Contacts between the two chains:
Residue I81 in chain B is in contact with residue C9 in chain A (closest heavy-atom distance 3.7 Å).
Residue T74 in chain B is in contact with residue W8 in chain A (closest heavy-atom distance 3.9 Å).
Residue H71 in chain B contacts residue Y2 in chain A (closest heavy-atom distance 2.6 Å).
Residue F100 in chain B is in contact with residue P3 in chain A (closest heavy-atom distance 3.3 Å).
Residue W148 in chain B is in contact with residue G7 in chain A (closest heavy-atom distance 3.5 Å).
Residue T144 in chain B interacts with residue F10 in chain A (closest heavy-atom distance 2.7 Å).
Residue S10 in chain B contacts residue Y2 in chain A (closest heavy-atom distance 4.5 Å).
Residue V68 in chain B is in contact with residue Y2 in chain A (closest heavy-atom distance 3.7 Å).
Residue Q157 in chain B interacts with residue G7 in chain A (closest heavy-atom distance 4.0 Å).
Residue F100 in chain B contacts residue W8 in chain A (closest heavy-atom distance 3.7 Å).
Residue K147 in chain B is in contact with residue C9 in chain A (closest heavy-atom distance 3.2 Å).
Residue K67 in chain B is in contact with residue P3 in chain A (closest heavy-atom distance 4.0 Å).
Residue M6 in chain B is in contact with residue R1 in chain A (closest heavy-atom distance 3.7 Å).
Residue Y160 in chain B contacts residue R1 in chain A (closest heavy-atom distance 2.8 Å).
Residue W148 in chain B interacts with residue W8 in chain A (closest heavy-atom distance 3.7 Å).
Residue E64 in chain B contacts residue Y2 in chain A (closest heavy-atom distance 2.8 Å).
Residue Y85 in chain B interacts with residue F10 in chain A (closest heavy-atom distance 2.6 Å).
Residue W148 in chain B contacts residue F10 in chain A (closest heavy-atom distance 4.0 Å).
Residue Y8 in chain B interacts with residue R1 in chain A (closest heavy-atom distance 3.0 Å).
Residue R171 in chain B contacts residue R1 in chain A (closest heavy-atom distance 3.8 Å).
Residue T164 in chain B interacts with residue Y2 in chain A (closest heavy-atom distance 4.7 Å).
Residue K147 in chain B interacts with residue F10 in chain A (closest heavy-atom distance 2.8 Å).
Residue Y160 in chain B is in contact with residue P3 in chain A (closest heavy-atom distance 3.5 Å).
Residue T74 in chain B contacts residue T5 in chain A (closest heavy-atom distance 2.9 Å).
Residue K67 in chain B interacts with residue L4 in chain A (closest heavy-atom distance 3.8 Å).
Residue Y60 in chain B interacts with residue R1 in chain A (closest heavy-atom distance 4.5 Å).
Residue W148 in chain B contacts residue C9 in chain A (closest heavy-atom distance 2.7 Å).
Residue Y117 in chain B interacts with residue W8 in chain A (closest heavy-atom distance 3.5 Å).
Residue N78 in chain B contacts residue F10 in chain A (closest heavy-atom distance 2.9 Å).
Residue M46 in chain B is in contact with residue Y2 in chain A (closest heavy-atom distance 3.8 Å).
Residue Y172 in chain B contacts residue R1 in chain A (closest heavy-atom distance 2.8 Å).
Residue H71 in chain B interacts with residue T5 in chain A (closest heavy-atom distance 3.8 Å).
Residue N78 in chain B is in contact with residue C9 in chain A (closest heavy-atom distance 3.6 Å).
Residue Q157 in chain B is in contact with residue L6 in chain A (closest heavy-atom distance 3.2 Å).
Residue K67 in chain B interacts with residue R1 in chain A (closest heavy-atom distance 3.5 Å).
Residue E64 in chain B contacts residue R1 in chain A (closest heavy-atom distance 3.7 Å).
Residue Y124 in chain B interacts with residue F10 in chain A (closest heavy-atom distance 3.6 Å).
Residue L96 in chain B contacts residue F10 in chain A (closest heavy-atom distance 3.8 Å).
Residue Q157 in chain B interacts with residue W8 in chain A (closest heavy-atom distance 2.8 Å).
Residue A70 in chain B contacts residue T5 in chain A (closest heavy-atom distance 4.2 Å).
Residue K67 in chain B is in contact with residue Y2 in chain A (closest heavy-atom distance 2.8 Å).
Residue F23 in chain B interacts with residue Y2 in chain A (closest heavy-atom distance 4.1 Å).
Residue F34 in chain B contacts residue R1 in chain A (closest heavy-atom distance 4.8 Å).
Residue D167 in chain B contacts residue R1 in chain A (closest heavy-atom distance 3.7 Å).
Residue Q157 in chain B interacts with residue L4 in chain A (closest heavy-atom distance 4.8 Å).
Residue Y117 in chain B is in contact with residue F10 in chain A (closest heavy-atom distance 3.7 Å).
Residue T164 in chain B interacts with residue R1 in chain A (closest heavy-atom distance 3.5 Å).
Residue G168 in chain B contacts residue R1 in chain A (closest heavy-atom distance 3.8 Å).
Residue Y160 in chain B is in contact with residue Y2 in chain A (closest heavy-atom distance 4.0 Å).
Residue A25 in chain B contacts residue Y2 in chain A (closest heavy-atom distance 3.7 Å).
Residue A82 in chain B is in contact with residue F10 in chain A (closest heavy-atom distance 4.6 Å).
Residue M98 in chain B is in contact with residue W8 in chain A (closest heavy-atom distance 3.3 Å).
Residue V153 in chain B is in contact with residue G7 in chain A (closest heavy-atom distance 3.1 Å).
Residue T144 in chain B contacts residue C9 in chain A (closest heavy-atom distance 4.4 Å).
Residue H115 in chain B interacts with residue W8 in chain A (closest heavy-atom distance 3.4 Å).
Residue N78 in chain B interacts with residue W8 in chain A (closest heavy-atom distance 2.9 Å).
Residue F100 in chain B contacts residue Y2 in chain A (closest heavy-atom distance 3.8 Å).
Residue I81 in chain B contacts residue F10 in chain A (closest heavy-atom distance 3.7 Å).
Residue H71 in chain B contacts residue W8 in chain A (closest heavy-atom distance 3.7 Å).
Residue Y8 in chain B contacts residue Y2 in chain A (closest heavy-atom distance 3.5 Å).

Sequence of chain B:
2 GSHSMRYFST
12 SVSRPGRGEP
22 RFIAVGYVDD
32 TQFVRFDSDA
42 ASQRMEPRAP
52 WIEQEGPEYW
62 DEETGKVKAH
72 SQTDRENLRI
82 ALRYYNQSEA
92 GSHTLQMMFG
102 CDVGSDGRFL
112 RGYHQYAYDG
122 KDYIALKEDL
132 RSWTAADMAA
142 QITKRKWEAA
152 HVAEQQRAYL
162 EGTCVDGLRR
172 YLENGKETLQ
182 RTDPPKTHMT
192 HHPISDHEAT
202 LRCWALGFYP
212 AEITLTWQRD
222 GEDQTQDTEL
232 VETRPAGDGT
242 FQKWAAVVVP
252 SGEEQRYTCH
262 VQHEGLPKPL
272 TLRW

Sequence of chain A:
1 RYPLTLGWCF

These two protein chains interact to form a complex.